These two protein chains interact to form a complex.

Contacts between the two chains:
Residue V98 in protein 2 is in contact with residue S163 in protein 1 (closest heavy-atom distance 3.3 Å).
Residue C99 in protein 2 interacts with residue E160 in protein 1 (closest heavy-atom distance 3.4 Å).
Residue Y62 in protein 2 is in contact with residue L164 in protein 1 (closest heavy-atom distance 2.9 Å).
Residue V98 in protein 2 interacts with residue T162 in protein 1 (closest heavy-atom distance 3.8 Å).
Residue E100 in protein 2 contacts residue N161 in protein 1 (closest heavy-atom distance 4.6 Å).
Residue L101 in protein 2 contacts residue E160 in protein 1 (closest heavy-atom distance 3.8 Å).
Residue V98 in protein 2 contacts residue L164 in protein 1 (closest heavy-atom distance 3.2 Å).
Residue S64 in protein 2 contacts residue G159 in protein 1 (closest heavy-atom distance 4.5 Å).
Residue A63 in protein 2 interacts with residue L164 in protein 1 (closest heavy-atom distance 3.9 Å).
Residue C99 in protein 2 interacts with residue T162 in protein 1 (closest heavy-atom distance 3.6 Å).
Residue C99 in protein 2 contacts residue N161 in protein 1 (closest heavy-atom distance 4.4 Å).
Residue Y62 in protein 2 contacts residue S163 in protein 1 (closest heavy-atom distance 4.8 Å).
Residue E100 in protein 2 is in contact with residue T162 in protein 1 (closest heavy-atom distance 4.5 Å).
Residue E100 in protein 2 contacts residue E160 in protein 1 (closest heavy-atom distance 2.5 Å).
Residue C99 in protein 2 interacts with residue S163 in protein 1 (closest heavy-atom distance 5.0 Å).

Sequence of protein 2:
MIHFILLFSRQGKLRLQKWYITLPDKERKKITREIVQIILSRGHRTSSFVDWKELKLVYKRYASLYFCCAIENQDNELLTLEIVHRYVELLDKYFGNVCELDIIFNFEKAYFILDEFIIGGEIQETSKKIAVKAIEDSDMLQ

Sequence of protein 1:
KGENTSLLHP